Interface contacts:
Residue M97 in chain B interacts with residue V162 in chain A (closest heavy-atom distance 3.6 Å).
Residue R167 in chain B is in contact with residue G78 in chain A (closest heavy-atom distance 3.0 Å).
Residue K107 in chain B contacts residue L71 in chain A (closest heavy-atom distance 3.2 Å).
Residue S159 in chain B is in contact with residue T73 in chain A (closest heavy-atom distance 3.1 Å).
Residue L106 in chain B interacts with residue V122 in chain A (closest heavy-atom distance 3.8 Å).
Residue A74 in chain B contacts residue R152 in chain A (closest heavy-atom distance 3.9 Å).
Residue P78 in chain B interacts with residue Q156 in chain A (closest heavy-atom distance 3.3 Å).
Residue K107 in chain B interacts with residue G67 in chain A (closest heavy-atom distance 3.5 Å).
Residue G88 in chain B interacts with residue Y53 in chain A (closest heavy-atom distance 3.7 Å).
Residue L106 in chain B interacts with residue V109 in chain A (closest heavy-atom distance 4.1 Å).
Residue S158 in chain B contacts residue T73 in chain A (closest heavy-atom distance 4.0 Å).
Residue Y89 in chain B contacts residue Y164 in chain A (closest heavy-atom distance 2.9 Å).
Residue P75 in chain B interacts with residue E118 in chain A (closest heavy-atom distance 3.9 Å).
Residue G160 in chain B interacts with residue N115 in chain A (closest heavy-atom distance 4.0 Å).
Residue A74 in chain B interacts with residue R113 in chain A (closest heavy-atom distance 3.8 Å).
Residue G101 in chain B contacts residue V162 in chain A (closest heavy-atom distance 3.4 Å).
Residue L103 in chain B contacts residue E54 in chain A (closest heavy-atom distance 3.9 Å).
Residue E100 in chain B contacts residue V158 in chain A (closest heavy-atom distance 3.8 Å).
Residue L103 in chain B contacts residue Q107 in chain A (closest heavy-atom distance 3.3 Å).
Residue K107 in chain B is in contact with residue L69 in chain A (closest heavy-atom distance 3.9 Å).
Residue Y89 in chain B contacts residue R65 in chain A (closest heavy-atom distance 3.6 Å).
Residue P75 in chain B is in contact with residue C120 in chain A (closest heavy-atom distance 3.4 Å).
Residue K107 in chain B contacts residue W68 in chain A (closest heavy-atom distance 3.2 Å).
Residue L106 in chain B contacts residue C120 in chain A (closest heavy-atom distance 4.1 Å).
Residue E104 in chain B is in contact with residue R65 in chain A (closest heavy-atom distance 3.6 Å).
Residue E104 in chain B contacts residue Y53 in chain A (closest heavy-atom distance 3.7 Å).
Residue I108 in chain B interacts with residue K111 in chain A (closest heavy-atom distance 3.7 Å).
Residue M97 in chain B contacts residue V163 in chain A (closest heavy-atom distance 4.1 Å).
Residue P90 in chain B contacts residue Y164 in chain A (closest heavy-atom distance 3.8 Å).
Residue L106 in chain B contacts residue K111 in chain A (closest heavy-atom distance 2.8 Å).
Residue L103 in chain B is in contact with residue D106 in chain A (closest heavy-atom distance 3.3 Å).
Residue P161 in chain B is in contact with residue Y147 in chain A (closest heavy-atom distance 3.5 Å).
Residue E104 in chain B interacts with residue K66 in chain A (closest heavy-atom distance 3.1 Å).
Residue K107 in chain B is in contact with residue V109 in chain A (closest heavy-atom distance 3.7 Å).
Residue A73 in chain B interacts with residue R152 in chain A (closest heavy-atom distance 2.8 Å).
Residue Y89 in chain B interacts with residue Y53 in chain A (closest heavy-atom distance 3.1 Å).
Residue L103 in chain B contacts residue V109 in chain A (closest heavy-atom distance 4.1 Å).
Residue S158 in chain B contacts residue G114 in chain A (closest heavy-atom distance 4.0 Å).
Residue V91 in chain B is in contact with residue Y164 in chain A (closest heavy-atom distance 3.5 Å).
Residue K77 in chain B is in contact with residue H154 in chain A (closest heavy-atom distance 3.6 Å).
Residue M97 in chain B is in contact with residue Y53 in chain A (closest heavy-atom distance 4.2 Å).
Residue E104 in chain B contacts residue G67 in chain A (closest heavy-atom distance 3.5 Å).
Residue K107 in chain B interacts with residue K66 in chain A (closest heavy-atom distance 4.2 Å).
Residue P161 in chain B is in contact with residue R85 in chain A (closest heavy-atom distance 3.9 Å).
Residue G160 in chain B interacts with residue R85 in chain A (closest heavy-atom distance 3.7 Å).
Residue S159 in chain B contacts residue G114 in chain A (closest heavy-atom distance 3.6 Å).
Residue G101 in chain B is in contact with residue Q156 in chain A (closest heavy-atom distance 4.1 Å).
Residue K107 in chain B contacts residue E54 in chain A (closest heavy-atom distance 3.1 Å).
Residue S159 in chain B is in contact with residue R85 in chain A (closest heavy-atom distance 3.3 Å).
Residue R167 in chain B is in contact with residue E79 in chain A (closest heavy-atom distance 4.0 Å).
Residue P161 in chain B is in contact with residue N115 in chain A (closest heavy-atom distance 3.6 Å).
Residue R167 in chain B is in contact with residue D80 in chain A (closest heavy-atom distance 3.2 Å).
Residue S159 in chain B interacts with residue R112 in chain A (closest heavy-atom distance 3.8 Å).
Residue A73 in chain B is in contact with residue R113 in chain A (closest heavy-atom distance 3.2 Å).
Residue G160 in chain B contacts residue G114 in chain A (closest heavy-atom distance 2.8 Å).
Residue N165 in chain B is in contact with residue D80 in chain A (closest heavy-atom distance 3.5 Å).
Residue M97 in chain B contacts residue Y164 in chain A (closest heavy-atom distance 3.9 Å).
Residue P75 in chain B contacts residue H154 in chain A (closest heavy-atom distance 3.6 Å).
Residue L103 in chain B contacts residue V122 in chain A (closest heavy-atom distance 3.5 Å).
Residue S158 in chain B contacts residue E79 in chain A (closest heavy-atom distance 3.1 Å).

Sequence of chain B:
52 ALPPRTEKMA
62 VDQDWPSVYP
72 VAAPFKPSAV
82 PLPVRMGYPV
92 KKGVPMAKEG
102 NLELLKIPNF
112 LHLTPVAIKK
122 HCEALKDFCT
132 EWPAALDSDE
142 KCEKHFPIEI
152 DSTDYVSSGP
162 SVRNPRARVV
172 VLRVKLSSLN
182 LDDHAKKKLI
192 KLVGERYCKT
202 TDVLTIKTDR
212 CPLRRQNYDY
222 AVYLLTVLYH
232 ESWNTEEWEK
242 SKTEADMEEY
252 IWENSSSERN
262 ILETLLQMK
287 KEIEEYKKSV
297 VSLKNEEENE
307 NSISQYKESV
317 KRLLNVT

This data describes a binding interaction between two proteins.

Sequence of chain A:
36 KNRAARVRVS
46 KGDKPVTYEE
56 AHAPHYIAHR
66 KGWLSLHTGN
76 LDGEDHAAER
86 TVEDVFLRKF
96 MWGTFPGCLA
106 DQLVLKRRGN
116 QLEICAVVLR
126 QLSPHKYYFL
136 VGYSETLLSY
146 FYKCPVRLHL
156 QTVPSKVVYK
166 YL